Interface contacts:
Residue H56 in the first protein contacts residue L138 in the second protein (closest heavy-atom distance 3.8 Å).
Residue A61 in the first protein interacts with residue Y103 in the second protein (closest heavy-atom distance 3.4 Å).
Residue T74 in the first protein is in contact with residue Y121 in the second protein (closest heavy-atom distance 3.6 Å).
Residue P62 in the first protein contacts residue V139 in the second protein (closest heavy-atom distance 4.6 Å).
Residue H56 in the first protein interacts with residue V139 in the second protein (closest heavy-atom distance 4.7 Å).
Residue Q70 in the first protein is in contact with residue I120 in the second protein (closest heavy-atom distance 4.0 Å).
Residue P62 in the first protein interacts with residue Y103 in the second protein (closest heavy-atom distance 3.1 Å).
Residue D16 in the first protein is in contact with residue S115 in the second protein (closest heavy-atom distance 4.4 Å).
Residue D65 in the first protein is in contact with residue I120 in the second protein (closest heavy-atom distance 4.3 Å).
Residue N97 in the first protein interacts with residue A100 in the second protein (closest heavy-atom distance 4.3 Å).
Residue Q70 in the first protein is in contact with residue S118 in the second protein (closest heavy-atom distance 3.1 Å).
Residue D65 in the first protein interacts with residue H122 in the second protein (closest heavy-atom distance 2.6 Å).
Residue T74 in the first protein contacts residue S118 in the second protein (closest heavy-atom distance 4.8 Å).
Residue D65 in the first protein interacts with residue A100 in the second protein (closest heavy-atom distance 4.6 Å).
Residue W77 in the first protein contacts residue E88 in the second protein (closest heavy-atom distance 4.0 Å).
Residue W77 in the first protein interacts with residue D90 in the second protein (closest heavy-atom distance 4.3 Å).
Residue G60 in the first protein contacts residue L138 in the second protein (closest heavy-atom distance 3.9 Å).
Residue K81 in the first protein interacts with residue Y95 in the second protein (closest heavy-atom distance 3.8 Å).
Residue I78 in the first protein contacts residue Y121 in the second protein (closest heavy-atom distance 4.4 Å).
Residue N97 in the first protein interacts with residue R99 in the second protein (closest heavy-atom distance 3.7 Å).
Residue S73 in the first protein contacts residue D90 in the second protein (closest heavy-atom distance 3.3 Å).
Residue D65 in the first protein interacts with residue V101 in the second protein (closest heavy-atom distance 4.7 Å).
Residue I78 in the first protein contacts residue I120 in the second protein (closest heavy-atom distance 3.3 Å).
Residue I78 in the first protein interacts with residue A102 in the second protein (closest heavy-atom distance 4.4 Å).
Residue Q70 in the first protein is in contact with residue G119 in the second protein (closest heavy-atom distance 3.2 Å).
Residue K81 in the first protein interacts with residue F67 in the second protein (closest heavy-atom distance 3.8 Å).
Residue G60 in the first protein interacts with residue V139 in the second protein (closest heavy-atom distance 3.5 Å).
Residue H56 in the first protein contacts residue S135 in the second protein (closest heavy-atom distance 3.8 Å).
Residue W77 in the first protein contacts residue P92 in the second protein (closest heavy-atom distance 3.4 Å).
Residue A61 in the first protein interacts with residue R99 in the second protein (closest heavy-atom distance 3.8 Å).
Residue F67 in the first protein is in contact with residue I120 in the second protein (closest heavy-atom distance 3.9 Å).
Residue Y64 in the first protein is in contact with residue G119 in the second protein (closest heavy-atom distance 4.3 Å).
Residue A61 in the first protein is in contact with residue D96 in the second protein (closest heavy-atom distance 4.9 Å).
Residue Y64 in the first protein is in contact with residue H122 in the second protein (closest heavy-atom distance 3.3 Å).
Residue V66 in the first protein interacts with residue G119 in the second protein (closest heavy-atom distance 3.1 Å).
Residue W77 in the first protein contacts residue Y121 in the second protein (closest heavy-atom distance 3.6 Å).
Residue W77 in the first protein interacts with residue T91 in the second protein (closest heavy-atom distance 4.0 Å).
Residue K82 in the first protein is in contact with residue Y95 in the second protein (closest heavy-atom distance 4.5 Å).
Residue P62 in the first protein contacts residue H122 in the second protein (closest heavy-atom distance 3.6 Å).
Residue P62 in the first protein contacts residue V101 in the second protein (closest heavy-atom distance 4.0 Å).
Residue G60 in the first protein interacts with residue S135 in the second protein (closest heavy-atom distance 4.9 Å).
Residue A61 in the first protein interacts with residue V101 in the second protein (closest heavy-atom distance 5.0 Å).
Residue N97 in the first protein is in contact with residue V101 in the second protein (closest heavy-atom distance 3.6 Å).
Residue T74 in the first protein is in contact with residue I120 in the second protein (closest heavy-atom distance 3.9 Å).
Residue R18 in the first protein interacts with residue S115 in the second protein (closest heavy-atom distance 3.2 Å).
Residue V66 in the first protein interacts with residue I120 in the second protein (closest heavy-atom distance 4.0 Å).
Residue S73 in the first protein interacts with residue E88 in the second protein (closest heavy-atom distance 3.4 Å).
Residue W77 in the first protein is in contact with residue Y95 in the second protein (closest heavy-atom distance 4.2 Å).
Residue I75 in the first protein contacts residue I120 in the second protein (closest heavy-atom distance 3.7 Å).
Residue W77 in the first protein is in contact with residue A102 in the second protein (closest heavy-atom distance 4.2 Å).
Residue N97 in the first protein interacts with residue H122 in the second protein (closest heavy-atom distance 4.7 Å).
Residue D65 in the first protein is in contact with residue G119 in the second protein (closest heavy-atom distance 3.3 Å).
Residue R18 in the first protein contacts residue D113 in the second protein (closest heavy-atom distance 4.7 Å).
Residue W77 in the first protein interacts with residue F67 in the second protein (closest heavy-atom distance 3.8 Å).
Residue E76 in the first protein is in contact with residue Q85 in the second protein (closest heavy-atom distance 4.5 Å).
Residue Q70 in the first protein contacts residue T117 in the second protein (closest heavy-atom distance 4.6 Å).
Residue E76 in the first protein contacts residue E88 in the second protein (closest heavy-atom distance 3.7 Å).
Residue K82 in the first protein contacts residue A100 in the second protein (closest heavy-atom distance 3.2 Å).
Residue A61 in the first protein is in contact with residue V139 in the second protein (closest heavy-atom distance 4.6 Å).
Residue S73 in the first protein is in contact with residue Y121 in the second protein (closest heavy-atom distance 4.8 Å).

Sequence of the first protein:
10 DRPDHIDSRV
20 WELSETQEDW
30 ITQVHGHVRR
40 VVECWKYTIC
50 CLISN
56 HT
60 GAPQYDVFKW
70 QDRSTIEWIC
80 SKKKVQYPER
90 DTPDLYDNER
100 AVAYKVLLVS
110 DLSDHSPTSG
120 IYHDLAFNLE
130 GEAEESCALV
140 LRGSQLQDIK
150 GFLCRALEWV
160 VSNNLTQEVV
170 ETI

This data describes a binding interaction between two proteins.

Sequence of the second protein:
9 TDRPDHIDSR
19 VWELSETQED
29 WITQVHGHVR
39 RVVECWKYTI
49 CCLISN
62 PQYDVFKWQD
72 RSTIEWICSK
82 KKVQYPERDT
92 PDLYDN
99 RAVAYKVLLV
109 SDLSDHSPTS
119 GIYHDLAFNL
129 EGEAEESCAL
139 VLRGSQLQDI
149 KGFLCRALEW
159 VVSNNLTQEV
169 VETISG